These two protein chains interact to form a complex.

Sequence of the first protein:
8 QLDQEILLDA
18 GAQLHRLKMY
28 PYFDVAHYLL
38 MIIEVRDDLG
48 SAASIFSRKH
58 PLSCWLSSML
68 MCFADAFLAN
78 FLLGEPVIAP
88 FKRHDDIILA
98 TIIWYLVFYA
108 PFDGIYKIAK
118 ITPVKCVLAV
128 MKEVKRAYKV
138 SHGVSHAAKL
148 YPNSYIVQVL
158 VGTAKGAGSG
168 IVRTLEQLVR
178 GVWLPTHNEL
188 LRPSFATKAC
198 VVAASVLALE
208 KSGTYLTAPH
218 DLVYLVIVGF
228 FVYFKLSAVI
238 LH

Sequence of the second protein:
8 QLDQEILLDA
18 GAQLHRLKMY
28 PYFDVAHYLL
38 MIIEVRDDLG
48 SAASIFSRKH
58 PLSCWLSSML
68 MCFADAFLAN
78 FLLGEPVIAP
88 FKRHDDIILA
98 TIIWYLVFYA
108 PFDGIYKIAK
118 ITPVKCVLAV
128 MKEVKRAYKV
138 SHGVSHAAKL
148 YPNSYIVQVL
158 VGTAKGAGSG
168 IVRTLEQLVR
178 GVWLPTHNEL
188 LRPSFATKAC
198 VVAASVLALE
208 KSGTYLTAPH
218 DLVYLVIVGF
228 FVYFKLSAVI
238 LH

Contacts between the two chains:
Residue I85 in the second protein is in contact with residue L79 in the first protein (closest heavy-atom distance 3.2 Å).
Residue L63 in the second protein interacts with residue L157 in the first protein (closest heavy-atom distance 4.7 Å).
Residue V84 in the second protein contacts residue L79 in the first protein (closest heavy-atom distance 3.2 Å).
Residue L175 in the second protein interacts with residue T171 in the first protein (closest heavy-atom distance 4.0 Å).
Residue K89 in the second protein interacts with residue S151 in the first protein (closest heavy-atom distance 3.6 Å).
Residue H91 in the second protein is in contact with residue N150 in the first protein (closest heavy-atom distance 3.2 Å).
Residue G81 in the second protein interacts with residue G81 in the first protein (closest heavy-atom distance 4.0 Å).
Residue G178 in the second protein interacts with residue W180 in the first protein (closest heavy-atom distance 3.4 Å).
Residue K89 in the second protein contacts residue V154 in the first protein (closest heavy-atom distance 3.7 Å).
Residue F88 in the second protein is in contact with residue S151 in the first protein (closest heavy-atom distance 5.0 Å).
Residue R177 in the second protein interacts with residue W180 in the first protein (closest heavy-atom distance 4.8 Å).
Residue H91 in the second protein contacts residue Y152 in the first protein (closest heavy-atom distance 3.5 Å).
Residue P83 in the second protein interacts with residue L79 in the first protein (closest heavy-atom distance 3.8 Å).
Residue V176 in the second protein interacts with residue W180 in the first protein (closest heavy-atom distance 4.8 Å).
Residue L59 in the second protein contacts residue V198 in the first protein (closest heavy-atom distance 4.3 Å).
Residue F88 in the second protein is in contact with residue I153 in the first protein (closest heavy-atom distance 3.8 Å).
Residue W62 in the second protein contacts residue I153 in the first protein (closest heavy-atom distance 4.7 Å).
Residue V176 in the second protein interacts with residue T171 in the first protein (closest heavy-atom distance 3.9 Å).
Residue I94 in the second protein is in contact with residue I153 in the first protein (closest heavy-atom distance 3.8 Å).
Residue V176 in the second protein contacts residue I168 in the first protein (closest heavy-atom distance 4.6 Å).
Residue L59 in the second protein interacts with residue K195 in the first protein (closest heavy-atom distance 5.0 Å).
Residue I85 in the second protein is in contact with residue V154 in the first protein (closest heavy-atom distance 3.6 Å).
Residue F78 in the second protein is in contact with residue F78 in the first protein (closest heavy-atom distance 3.5 Å).
Residue P83 in the second protein is in contact with residue Y148 in the first protein (closest heavy-atom distance 3.7 Å).
Residue P83 in the second protein interacts with residue G81 in the first protein (closest heavy-atom distance 3.8 Å).
Residue P83 in the second protein interacts with residue L80 in the first protein (closest heavy-atom distance 3.0 Å).
Residue P58 in the second protein is in contact with residue K195 in the first protein (closest heavy-atom distance 4.9 Å).
Residue V176 in the second protein interacts with residue L172 in the first protein (closest heavy-atom distance 3.8 Å).
Residue E82 in the second protein is in contact with residue G81 in the first protein (closest heavy-atom distance 4.5 Å).
Residue L175 in the second protein interacts with residue L175 in the first protein (closest heavy-atom distance 3.8 Å).
Residue H91 in the second protein contacts residue S151 in the first protein (closest heavy-atom distance 3.3 Å).
Residue I85 in the second protein contacts residue V158 in the first protein (closest heavy-atom distance 4.2 Å).
Residue F88 in the second protein interacts with residue V154 in the first protein (closest heavy-atom distance 3.9 Å).
Residue V84 in the second protein contacts residue G81 in the first protein (closest heavy-atom distance 4.9 Å).
Residue V84 in the second protein contacts residue F78 in the first protein (closest heavy-atom distance 4.0 Å).
Residue W62 in the second protein is in contact with residue L157 in the first protein (closest heavy-atom distance 4.6 Å).
Residue I85 in the second protein interacts with residue L157 in the first protein (closest heavy-atom distance 3.7 Å).
Residue H91 in the second protein contacts residue I153 in the first protein (closest heavy-atom distance 3.6 Å).
Residue L175 in the second protein interacts with residue W180 in the first protein (closest heavy-atom distance 3.9 Å).
Residue F88 in the second protein is in contact with residue L157 in the first protein (closest heavy-atom distance 3.3 Å).
Residue K56 in the second protein is in contact with residue K195 in the first protein (closest heavy-atom distance 4.2 Å).
Residue H57 in the second protein is in contact with residue K195 in the first protein (closest heavy-atom distance 5.0 Å).
Residue K89 in the second protein is in contact with residue Y148 in the first protein (closest heavy-atom distance 3.2 Å).
Residue I85 in the second protein contacts residue L80 in the first protein (closest heavy-atom distance 4.2 Å).